Interface contacts:
Residue M4 in the first protein contacts residue V48 in the second protein (closest heavy-atom distance 4.9 Å).
Residue E8 in the first protein contacts residue K53 in the second protein (closest heavy-atom distance 4.2 Å).
Residue L12 in the first protein contacts residue P54 in the second protein (closest heavy-atom distance 3.7 Å).
Residue E8 in the first protein contacts residue P54 in the second protein (closest heavy-atom distance 3.9 Å).
Residue V11 in the first protein is in contact with residue K53 in the second protein (closest heavy-atom distance 4.0 Å).
Residue M15 in the first protein is in contact with residue L56 in the second protein (closest heavy-atom distance 4.4 Å).
Residue A7 in the first protein is in contact with residue A52 in the second protein (closest heavy-atom distance 3.8 Å).
Residue V11 in the first protein is in contact with residue P54 in the second protein (closest heavy-atom distance 4.1 Å).
Residue M4 in the first protein contacts residue A52 in the second protein (closest heavy-atom distance 4.5 Å).
Residue A7 in the first protein contacts residue V48 in the second protein (closest heavy-atom distance 3.5 Å).
Residue V11 in the first protein is in contact with residue G49 in the second protein (closest heavy-atom distance 4.7 Å).
Residue L12 in the first protein contacts residue A52 in the second protein (closest heavy-atom distance 4.7 Å).
Residue M15 in the first protein is in contact with residue K53 in the second protein (closest heavy-atom distance 4.5 Å).
Residue M15 in the first protein is in contact with residue P54 in the second protein (closest heavy-atom distance 3.9 Å).
Residue V11 in the first protein is in contact with residue A52 in the second protein (closest heavy-atom distance 4.6 Å).
Residue I3 in the first protein interacts with residue V48 in the second protein (closest heavy-atom distance 3.8 Å).
Residue E8 in the first protein is in contact with residue A52 in the second protein (closest heavy-atom distance 2.8 Å).

Sequence of the first protein:
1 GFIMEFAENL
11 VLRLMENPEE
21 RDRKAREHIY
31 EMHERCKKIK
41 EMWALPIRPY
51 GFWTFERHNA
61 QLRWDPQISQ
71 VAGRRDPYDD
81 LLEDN

Sequence of the second protein:
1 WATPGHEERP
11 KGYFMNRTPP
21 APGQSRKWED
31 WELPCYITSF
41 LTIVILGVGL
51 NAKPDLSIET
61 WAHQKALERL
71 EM

These two protein chains interact to form a complex.